These two protein chains interact to form a complex.

Sequence of protein 2:
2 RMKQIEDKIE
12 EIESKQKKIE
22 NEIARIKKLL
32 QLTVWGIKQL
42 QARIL

Sequence of protein 1:
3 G

Interface contacts:
Residue W36 in protein 2 interacts with residue G3 in protein 1 (closest heavy-atom distance 3.0 Å).